Interface contacts:
Residue Y24 in the first protein interacts with residue Q15 in the second protein (closest heavy-atom distance 5.0 Å).
Residue I39 in the first protein contacts residue A25 in the second protein (closest heavy-atom distance 4.6 Å).
Residue T46 in the first protein interacts with residue V33 in the second protein (closest heavy-atom distance 4.2 Å).
Residue M28 in the first protein is in contact with residue F11 in the second protein (closest heavy-atom distance 4.9 Å).
Residue K43 in the first protein interacts with residue V29 in the second protein (closest heavy-atom distance 4.6 Å).
Residue V31 in the first protein is in contact with residue I22 in the second protein (closest heavy-atom distance 4.2 Å).
Residue F42 in the first protein contacts residue V30 in the second protein (closest heavy-atom distance 4.9 Å).
Residue I32 in the first protein contacts residue A18 in the second protein (closest heavy-atom distance 4.8 Å).
Residue S47 in the first protein is in contact with residue I37 in the second protein (closest heavy-atom distance 4.4 Å).
Residue M28 in the first protein interacts with residue Q15 in the second protein (closest heavy-atom distance 4.3 Å).
Residue M21 in the first protein is in contact with residue A7 in the second protein (closest heavy-atom distance 4.2 Å).
Residue S47 in the first protein interacts with residue K40 in the second protein (closest heavy-atom distance 3.1 Å).
Residue K43 in the first protein contacts residue V33 in the second protein (closest heavy-atom distance 4.4 Å).
Residue V31 in the first protein interacts with residue Q15 in the second protein (closest heavy-atom distance 4.2 Å).
Residue A35 in the first protein interacts with residue W26 in the second protein (closest heavy-atom distance 4.7 Å).
Residue I39 in the first protein contacts residue W26 in the second protein (closest heavy-atom distance 3.9 Å).
Residue S50 in the first protein contacts residue K44 in the second protein (closest heavy-atom distance 4.0 Å).
Residue A27 in the first protein is in contact with residue Q15 in the second protein (closest heavy-atom distance 4.0 Å).
Residue F42 in the first protein contacts residue V33 in the second protein (closest heavy-atom distance 3.9 Å).
Residue Y24 in the first protein is in contact with residue A7 in the second protein (closest heavy-atom distance 4.9 Å).
Residue A35 in the first protein is in contact with residue I22 in the second protein (closest heavy-atom distance 3.6 Å).
Residue Y24 in the first protein interacts with residue F11 in the second protein (closest heavy-atom distance 3.8 Å).
Residue I32 in the first protein contacts residue I22 in the second protein (closest heavy-atom distance 4.5 Å).
Residue F42 in the first protein interacts with residue V29 in the second protein (closest heavy-atom distance 4.6 Å).
Residue M21 in the first protein contacts residue F11 in the second protein (closest heavy-atom distance 3.8 Å).
Residue T46 in the first protein is in contact with residue I37 in the second protein (closest heavy-atom distance 4.1 Å).
Residue G38 in the first protein is in contact with residue W26 in the second protein (closest heavy-atom distance 4.0 Å).
Residue S50 in the first protein interacts with residue K40 in the second protein (closest heavy-atom distance 3.5 Å).
Residue M28 in the first protein interacts with residue A18 in the second protein (closest heavy-atom distance 4.6 Å).
Residue I39 in the first protein is in contact with residue V29 in the second protein (closest heavy-atom distance 4.3 Å).
Residue S50 in the first protein contacts residue L41 in the second protein (closest heavy-atom distance 3.2 Å).
Residue M28 in the first protein interacts with residue L14 in the second protein (closest heavy-atom distance 3.8 Å).
Residue V31 in the first protein interacts with residue T19 in the second protein (closest heavy-atom distance 4.9 Å).
Residue Y24 in the first protein interacts with residue K8 in the second protein (closest heavy-atom distance 3.5 Å).
Residue S50 in the first protein contacts residue I37 in the second protein (closest heavy-atom distance 4.1 Å).
Residue A25 in the first protein interacts with residue F11 in the second protein (closest heavy-atom distance 4.2 Å).
Residue F42 in the first protein is in contact with residue W26 in the second protein (closest heavy-atom distance 4.1 Å).

The following describes two proteins that form a bound complex.

Sequence of the first protein:
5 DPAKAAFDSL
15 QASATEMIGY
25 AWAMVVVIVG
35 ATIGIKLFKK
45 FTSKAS

Sequence of the second protein:
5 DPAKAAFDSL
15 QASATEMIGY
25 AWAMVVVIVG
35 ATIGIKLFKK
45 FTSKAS